Residue-level contacts at the interface:
Residue F90 in protein 2 interacts with residue Y58 in protein 1 (closest heavy-atom distance 4.2 Å).
Residue N127 in protein 2 is in contact with residue R72 in protein 1 (closest heavy-atom distance 3.9 Å).
Residue F139 in protein 2 interacts with residue L68 in protein 1 (closest heavy-atom distance 3.7 Å).
Residue S88 in protein 2 contacts residue A59 in protein 1 (closest heavy-atom distance 4.9 Å).
Residue A95 in protein 2 interacts with residue E74 in protein 1 (closest heavy-atom distance 3.2 Å).
Residue I132 in protein 2 is in contact with residue R72 in protein 1 (closest heavy-atom distance 3.9 Å).
Residue F89 in protein 2 contacts residue D73 in protein 1 (closest heavy-atom distance 4.3 Å).
Residue I132 in protein 2 interacts with residue L70 in protein 1 (closest heavy-atom distance 4.8 Å).
Residue F90 in protein 2 interacts with residue P53 in protein 1 (closest heavy-atom distance 5.0 Å).
Residue F89 in protein 2 is in contact with residue Y58 in protein 1 (closest heavy-atom distance 4.2 Å).
Residue W141 in protein 2 interacts with residue L70 in protein 1 (closest heavy-atom distance 3.6 Å).
Residue G133 in protein 2 is in contact with residue L68 in protein 1 (closest heavy-atom distance 3.8 Å).
Residue G133 in protein 2 is in contact with residue G69 in protein 1 (closest heavy-atom distance 3.5 Å).
Residue I131 in protein 2 contacts residue R72 in protein 1 (closest heavy-atom distance 4.4 Å).
Residue E134 in protein 2 is in contact with residue L68 in protein 1 (closest heavy-atom distance 4.3 Å).
Residue Q130 in protein 2 is in contact with residue D77 in protein 1 (closest heavy-atom distance 3.1 Å).
Residue L144 in protein 2 interacts with residue L70 in protein 1 (closest heavy-atom distance 4.7 Å).
Residue L98 in protein 2 is in contact with residue F78 in protein 1 (closest heavy-atom distance 4.6 Å).
Residue W99 in protein 2 is in contact with residue F78 in protein 1 (closest heavy-atom distance 3.9 Å).
Residue A102 in protein 2 interacts with residue F78 in protein 1 (closest heavy-atom distance 4.2 Å).
Residue G135 in protein 2 contacts residue G69 in protein 1 (closest heavy-atom distance 4.1 Å).
Residue G135 in protein 2 contacts residue L68 in protein 1 (closest heavy-atom distance 3.7 Å).
Residue L98 in protein 2 contacts residue H75 in protein 1 (closest heavy-atom distance 3.5 Å).
Residue Y137 in protein 2 interacts with residue F67 in protein 1 (closest heavy-atom distance 3.1 Å).
Residue S88 in protein 2 contacts residue H55 in protein 1 (closest heavy-atom distance 3.5 Å).
Residue K92 in protein 2 is in contact with residue H75 in protein 1 (closest heavy-atom distance 3.5 Å).
Residue L126 in protein 2 contacts residue D77 in protein 1 (closest heavy-atom distance 4.1 Å).
Residue L144 in protein 2 is in contact with residue G69 in protein 1 (closest heavy-atom distance 4.8 Å).
Residue W141 in protein 2 is in contact with residue G69 in protein 1 (closest heavy-atom distance 4.4 Å).
Residue F89 in protein 2 interacts with residue A59 in protein 1 (closest heavy-atom distance 4.1 Å).
Residue R136 in protein 2 is in contact with residue F67 in protein 1 (closest heavy-atom distance 2.9 Å).
Residue D180 in protein 2 contacts residue R84 in protein 1 (closest heavy-atom distance 4.7 Å).
Residue N127 in protein 2 contacts residue D77 in protein 1 (closest heavy-atom distance 3.9 Å).
Residue R176 in protein 2 interacts with residue R84 in protein 1 (closest heavy-atom distance 4.2 Å).
Residue G135 in protein 2 is in contact with residue R66 in protein 1 (closest heavy-atom distance 4.2 Å).
Residue W141 in protein 2 interacts with residue L68 in protein 1 (closest heavy-atom distance 3.7 Å).
Residue R136 in protein 2 is in contact with residue R66 in protein 1 (closest heavy-atom distance 4.4 Å).
Residue G135 in protein 2 contacts residue F67 in protein 1 (closest heavy-atom distance 3.1 Å).
Residue N127 in protein 2 contacts residue E74 in protein 1 (closest heavy-atom distance 3.0 Å).
Residue E134 in protein 2 is in contact with residue G69 in protein 1 (closest heavy-atom distance 3.0 Å).
Residue F89 in protein 2 contacts residue Y71 in protein 1 (closest heavy-atom distance 3.2 Å).
Residue E134 in protein 2 contacts residue R66 in protein 1 (closest heavy-atom distance 4.5 Å).
Residue L126 in protein 2 is in contact with residue F78 in protein 1 (closest heavy-atom distance 4.3 Å).
Residue L126 in protein 2 is in contact with residue E81 in protein 1 (closest heavy-atom distance 3.6 Å).
Residue Y137 in protein 2 is in contact with residue L68 in protein 1 (closest heavy-atom distance 4.2 Å).
Residue I132 in protein 2 is in contact with residue G69 in protein 1 (closest heavy-atom distance 3.1 Å).
Residue F90 in protein 2 is in contact with residue H55 in protein 1 (closest heavy-atom distance 3.6 Å).
Residue Q130 in protein 2 is in contact with residue R72 in protein 1 (closest heavy-atom distance 3.3 Å).
Residue K92 in protein 2 interacts with residue Q76 in protein 1 (closest heavy-atom distance 4.1 Å).
Residue F89 in protein 2 is in contact with residue M62 in protein 1 (closest heavy-atom distance 3.7 Å).
Residue K92 in protein 2 interacts with residue D73 in protein 1 (closest heavy-atom distance 3.7 Å).
Residue L93 in protein 2 interacts with residue H75 in protein 1 (closest heavy-atom distance 3.4 Å).

The following describes two proteins that form a bound complex.

Sequence of protein 1:
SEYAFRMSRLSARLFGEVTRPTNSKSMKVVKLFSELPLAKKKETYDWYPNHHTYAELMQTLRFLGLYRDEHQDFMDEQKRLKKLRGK

Sequence of protein 2:
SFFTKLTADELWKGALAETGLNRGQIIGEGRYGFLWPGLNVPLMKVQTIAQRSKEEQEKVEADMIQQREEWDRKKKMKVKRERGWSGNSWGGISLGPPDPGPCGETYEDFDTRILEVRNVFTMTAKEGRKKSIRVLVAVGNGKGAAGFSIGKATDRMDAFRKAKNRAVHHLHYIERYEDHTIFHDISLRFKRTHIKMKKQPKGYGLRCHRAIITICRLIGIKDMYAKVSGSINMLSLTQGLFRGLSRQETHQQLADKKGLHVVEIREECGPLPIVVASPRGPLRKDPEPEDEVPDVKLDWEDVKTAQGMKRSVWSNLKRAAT